Contacts between the two chains:
Residue P93 in chain A interacts with residue D3 in chain B (closest heavy-atom distance 4.3 Å).
Residue I229 in chain A interacts with residue I1 in chain B (closest heavy-atom distance 4.9 Å).
Residue Q227 in chain A is in contact with residue I1 in chain B (closest heavy-atom distance 4.0 Å).
Residue I124 in chain A interacts with residue G4 in chain B (closest heavy-atom distance 4.5 Å).
Residue F233 in chain A interacts with residue G4 in chain B (closest heavy-atom distance 4.0 Å).
Residue Q227 in chain A interacts with residue G2 in chain B (closest heavy-atom distance 4.6 Å).
Residue H224 in chain A contacts residue E6 in chain B (closest heavy-atom distance 3.4 Å).
Residue A231 in chain A contacts residue Y5 in chain B (closest heavy-atom distance 2.9 Å).
Residue H224 in chain A contacts residue T8 in chain B (closest heavy-atom distance 2.7 Å).
Residue P223 in chain A interacts with residue T8 in chain B (closest heavy-atom distance 3.9 Å).
Residue G228 in chain A interacts with residue G2 in chain B (closest heavy-atom distance 4.9 Å).
Residue F144 in chain A is in contact with residue G4 in chain B (closest heavy-atom distance 4.2 Å).
Residue H224 in chain A contacts residue F7 in chain B (closest heavy-atom distance 3.5 Å).
Residue S70 in chain A contacts residue I1 in chain B (closest heavy-atom distance 4.3 Å).
Residue K225 in chain A contacts residue T8 in chain B (closest heavy-atom distance 4.6 Å).
Residue S70 in chain A contacts residue G2 in chain B (closest heavy-atom distance 3.1 Å).
Residue G228 in chain A is in contact with residue I1 in chain B (closest heavy-atom distance 3.5 Å).
Residue M120 in chain A interacts with residue Y5 in chain B (closest heavy-atom distance 4.6 Å).
Residue I226 in chain A contacts residue F7 in chain B (closest heavy-atom distance 4.2 Å).
Residue T178 in chain A interacts with residue I1 in chain B (closest heavy-atom distance 3.1 Å).
Residue Q227 in chain A contacts residue F7 in chain B (closest heavy-atom distance 3.4 Å).
Residue Q143 in chain A interacts with residue I1 in chain B (closest heavy-atom distance 3.6 Å).
Residue G222 in chain A is in contact with residue E6 in chain B (closest heavy-atom distance 3.8 Å).
Residue A231 in chain A is in contact with residue G4 in chain B (closest heavy-atom distance 3.5 Å).
Residue G71 in chain A interacts with residue I1 in chain B (closest heavy-atom distance 3.2 Å).
Residue K225 in chain A is in contact with residue F7 in chain B (closest heavy-atom distance 3.6 Å).
Residue M120 in chain A contacts residue D3 in chain B (closest heavy-atom distance 3.2 Å).
Residue T69 in chain A is in contact with residue I1 in chain B (closest heavy-atom distance 3.8 Å).
Residue P223 in chain A interacts with residue E6 in chain B (closest heavy-atom distance 3.5 Å).
Residue N72 in chain A is in contact with residue I1 in chain B (closest heavy-atom distance 3.5 Å).
Residue F144 in chain A is in contact with residue I1 in chain B (closest heavy-atom distance 3.7 Å).
Residue M120 in chain A interacts with residue G4 in chain B (closest heavy-atom distance 3.6 Å).
Residue F233 in chain A contacts residue Y5 in chain B (closest heavy-atom distance 4.6 Å).
Residue G230 in chain A contacts residue E6 in chain B (closest heavy-atom distance 3.6 Å).
Residue G177 in chain A contacts residue I1 in chain B (closest heavy-atom distance 3.3 Å).
Residue A231 in chain A contacts residue E6 in chain B (closest heavy-atom distance 4.1 Å).
Residue G232 in chain A is in contact with residue Y5 in chain B (closest heavy-atom distance 4.8 Å).
Residue F144 in chain A is in contact with residue D3 in chain B (closest heavy-atom distance 4.8 Å).
Residue G71 in chain A is in contact with residue G2 in chain B (closest heavy-atom distance 3.3 Å).
Residue S70 in chain A is in contact with residue D3 in chain B (closest heavy-atom distance 3.1 Å).
Residue T73 in chain A contacts residue I1 in chain B (closest heavy-atom distance 3.9 Å).

These two protein chains interact to form a complex.

Sequence of chain B:
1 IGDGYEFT

Sequence of chain A:
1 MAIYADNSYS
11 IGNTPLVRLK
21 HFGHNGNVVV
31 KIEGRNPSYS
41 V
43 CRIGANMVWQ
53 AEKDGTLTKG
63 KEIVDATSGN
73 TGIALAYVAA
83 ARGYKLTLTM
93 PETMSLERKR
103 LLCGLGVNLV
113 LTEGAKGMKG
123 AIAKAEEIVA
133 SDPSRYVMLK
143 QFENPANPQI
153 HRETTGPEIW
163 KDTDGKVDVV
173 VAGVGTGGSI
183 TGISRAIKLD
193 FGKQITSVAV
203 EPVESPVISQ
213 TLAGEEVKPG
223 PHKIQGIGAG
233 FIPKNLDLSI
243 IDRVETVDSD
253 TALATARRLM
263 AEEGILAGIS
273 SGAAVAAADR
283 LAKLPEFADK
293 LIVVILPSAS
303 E